Sequence of protein 2:
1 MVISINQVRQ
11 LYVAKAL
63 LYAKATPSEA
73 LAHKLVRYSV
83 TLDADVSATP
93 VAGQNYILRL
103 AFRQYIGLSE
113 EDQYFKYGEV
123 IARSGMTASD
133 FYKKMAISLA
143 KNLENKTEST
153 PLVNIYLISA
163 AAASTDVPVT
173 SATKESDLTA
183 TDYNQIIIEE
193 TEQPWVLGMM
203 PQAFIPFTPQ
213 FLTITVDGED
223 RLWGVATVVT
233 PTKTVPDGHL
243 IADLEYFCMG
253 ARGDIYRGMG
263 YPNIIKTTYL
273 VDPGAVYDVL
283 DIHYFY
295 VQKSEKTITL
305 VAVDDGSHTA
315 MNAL

Contacts between the two chains:
Residue D219 in protein 1 is in contact with residue S126 in protein 2 (closest heavy-atom distance 3.9 Å).
Residue E221 in protein 1 is in contact with residue G95 in protein 2 (closest heavy-atom distance 3.7 Å).
Residue R223 in protein 1 interacts with residue R125 in protein 2 (closest heavy-atom distance 3.4 Å).
Residue E221 in protein 1 contacts residue A94 in protein 2 (closest heavy-atom distance 4.5 Å).

Sequence of protein 1:
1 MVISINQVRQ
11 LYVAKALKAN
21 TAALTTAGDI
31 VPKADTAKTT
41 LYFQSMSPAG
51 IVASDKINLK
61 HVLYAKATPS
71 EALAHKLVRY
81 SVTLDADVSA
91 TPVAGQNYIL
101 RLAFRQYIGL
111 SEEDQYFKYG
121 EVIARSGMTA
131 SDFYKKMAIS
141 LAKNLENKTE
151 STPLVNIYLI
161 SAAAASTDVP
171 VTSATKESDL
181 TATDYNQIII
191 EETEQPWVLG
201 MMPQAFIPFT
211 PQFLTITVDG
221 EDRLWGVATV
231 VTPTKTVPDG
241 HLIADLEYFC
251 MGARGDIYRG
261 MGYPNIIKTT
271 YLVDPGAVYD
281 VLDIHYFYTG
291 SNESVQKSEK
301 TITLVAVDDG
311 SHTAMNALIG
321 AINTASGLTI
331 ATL

The following describes two proteins that form a bound complex.